Sequence of the second protein:
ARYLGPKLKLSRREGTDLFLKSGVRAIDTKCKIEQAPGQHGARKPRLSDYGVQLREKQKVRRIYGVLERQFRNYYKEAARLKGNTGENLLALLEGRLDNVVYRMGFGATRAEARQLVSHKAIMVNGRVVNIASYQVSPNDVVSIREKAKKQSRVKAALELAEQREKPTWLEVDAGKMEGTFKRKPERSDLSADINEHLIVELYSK

This data describes a binding interaction between two proteins.

Residue-level contacts at the interface:
Residue L47 in the second protein is in contact with residue N144 in the first protein (closest heavy-atom distance 5.0 Å).
Residue S48 in the second protein contacts residue A145 in the first protein (closest heavy-atom distance 4.9 Å).
Residue S48 in the second protein interacts with residue K143 in the first protein (closest heavy-atom distance 3.7 Å).
Residue R46 in the second protein contacts residue K143 in the first protein (closest heavy-atom distance 3.1 Å).
Residue R46 in the second protein contacts residue R140 in the first protein (closest heavy-atom distance 4.0 Å).
Residue R46 in the second protein contacts residue A145 in the first protein (closest heavy-atom distance 3.7 Å).
Residue K44 in the second protein is in contact with residue R140 in the first protein (closest heavy-atom distance 4.9 Å).
Residue R46 in the second protein is in contact with residue N144 in the first protein (closest heavy-atom distance 3.2 Å).
Residue L47 in the second protein is in contact with residue A145 in the first protein (closest heavy-atom distance 3.3 Å).
Residue L47 in the second protein contacts residue K143 in the first protein (closest heavy-atom distance 3.2 Å).

Sequence of the first protein:
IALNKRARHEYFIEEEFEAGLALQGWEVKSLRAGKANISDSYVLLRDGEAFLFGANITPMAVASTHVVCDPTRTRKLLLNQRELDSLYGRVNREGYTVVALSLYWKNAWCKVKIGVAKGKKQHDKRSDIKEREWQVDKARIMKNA